Sequence of protein 1:
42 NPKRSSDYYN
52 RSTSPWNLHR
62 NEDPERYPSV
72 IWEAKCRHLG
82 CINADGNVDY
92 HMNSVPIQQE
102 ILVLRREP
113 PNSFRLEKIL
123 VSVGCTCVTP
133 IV

The following describes two proteins that form a bound complex.

Contacts between the two chains:
Residue R117 in protein 1 interacts with residue H35 in protein 2 (closest heavy-atom distance 4.0 Å).

Sequence of protein 2:
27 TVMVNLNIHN